Sequence of protein 2:
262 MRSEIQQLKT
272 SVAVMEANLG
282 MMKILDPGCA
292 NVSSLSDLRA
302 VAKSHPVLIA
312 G

This data describes a binding interaction between two proteins.

Sequence of protein 1:
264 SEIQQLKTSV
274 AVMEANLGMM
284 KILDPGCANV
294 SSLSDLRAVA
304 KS

Contacts between the two chains:
Residue G312 in protein 2 interacts with residue D298 in protein 1 (closest heavy-atom distance 3.2 Å).
Residue M276 in protein 2 interacts with residue L280 in protein 1 (closest heavy-atom distance 4.3 Å).
Residue A311 in protein 2 interacts with residue D298 in protein 1 (closest heavy-atom distance 3.6 Å).
Residue L269 in protein 2 interacts with residue K270 in protein 1 (closest heavy-atom distance 3.7 Å).
Residue D298 in protein 2 is in contact with residue G289 in protein 1 (closest heavy-atom distance 4.5 Å).
Residue L309 in protein 2 interacts with residue S294 in protein 1 (closest heavy-atom distance 3.6 Å).
Residue E265 in protein 2 interacts with residue K270 in protein 1 (closest heavy-atom distance 4.6 Å).
Residue N279 in protein 2 is in contact with residue K304 in protein 1 (closest heavy-atom distance 4.0 Å).
Residue A311 in protein 2 contacts residue S297 in protein 1 (closest heavy-atom distance 3.7 Å).
Residue P307 in protein 2 interacts with residue N292 in protein 1 (closest heavy-atom distance 3.3 Å).
Residue M276 in protein 2 contacts residue V273 in protein 1 (closest heavy-atom distance 3.4 Å).
Residue N279 in protein 2 interacts with residue A303 in protein 1 (closest heavy-atom distance 2.8 Å).
Residue Q268 in protein 2 is in contact with residue K270 in protein 1 (closest heavy-atom distance 4.4 Å).
Residue V273 in protein 2 contacts residue V273 in protein 1 (closest heavy-atom distance 4.5 Å).
Residue S305 in protein 2 interacts with residue N292 in protein 1 (closest heavy-atom distance 4.0 Å).
Residue L299 in protein 2 interacts with residue P288 in protein 1 (closest heavy-atom distance 3.3 Å).
Residue N279 in protein 2 contacts residue L280 in protein 1 (closest heavy-atom distance 4.7 Å).
Residue I310 in protein 2 interacts with residue S305 in protein 1 (closest heavy-atom distance 3.9 Å).
Residue G312 in protein 2 contacts residue A301 in protein 1 (closest heavy-atom distance 3.8 Å).
Residue S272 in protein 2 contacts residue V273 in protein 1 (closest heavy-atom distance 3.4 Å).
Residue P307 in protein 2 interacts with residue S294 in protein 1 (closest heavy-atom distance 4.5 Å).
Residue E265 in protein 2 contacts residue Q267 in protein 1 (closest heavy-atom distance 3.5 Å).
Residue V302 in protein 2 interacts with residue G289 in protein 1 (closest heavy-atom distance 3.2 Å).
Residue M276 in protein 2 contacts residue M276 in protein 1 (closest heavy-atom distance 3.6 Å).
Residue L280 in protein 2 is in contact with residue L280 in protein 1 (closest heavy-atom distance 3.8 Å).
Residue I310 in protein 2 is in contact with residue A301 in protein 1 (closest heavy-atom distance 3.3 Å).
Residue H306 in protein 2 interacts with residue N292 in protein 1 (closest heavy-atom distance 4.6 Å).
Residue L309 in protein 2 contacts residue S297 in protein 1 (closest heavy-atom distance 3.7 Å).
Residue L299 in protein 2 contacts residue G289 in protein 1 (closest heavy-atom distance 4.5 Å).
Residue V308 in protein 2 interacts with residue V293 in protein 1 (closest heavy-atom distance 4.0 Å).
Residue M276 in protein 2 is in contact with residue E277 in protein 1 (closest heavy-atom distance 3.3 Å).
Residue M283 in protein 2 is in contact with residue M283 in protein 1 (closest heavy-atom distance 4.7 Å).
Residue I310 in protein 2 is in contact with residue V302 in protein 1 (closest heavy-atom distance 4.3 Å).
Residue N279 in protein 2 is in contact with residue S305 in protein 1 (closest heavy-atom distance 4.6 Å).
Residue V308 in protein 2 contacts residue S294 in protein 1 (closest heavy-atom distance 3.0 Å).
Residue I310 in protein 2 is in contact with residue S297 in protein 1 (closest heavy-atom distance 4.0 Å).
Residue A311 in protein 2 interacts with residue L296 in protein 1 (closest heavy-atom distance 4.4 Å).
Residue V308 in protein 2 interacts with residue N292 in protein 1 (closest heavy-atom distance 2.7 Å).
Residue L309 in protein 2 interacts with residue L296 in protein 1 (closest heavy-atom distance 3.2 Å).
Residue I310 in protein 2 is in contact with residue V293 in protein 1 (closest heavy-atom distance 3.7 Å).
Residue L269 in protein 2 is in contact with residue L269 in protein 1 (closest heavy-atom distance 3.9 Å).
Residue V302 in protein 2 contacts residue A291 in protein 1 (closest heavy-atom distance 4.1 Å).
Residue E265 in protein 2 interacts with residue I266 in protein 1 (closest heavy-atom distance 3.4 Å).
Residue S272 in protein 2 contacts residue E277 in protein 1 (closest heavy-atom distance 3.6 Å).
Residue V275 in protein 2 interacts with residue K304 in protein 1 (closest heavy-atom distance 4.3 Å).
Residue M283 in protein 2 contacts residue L280 in protein 1 (closest heavy-atom distance 3.8 Å).
Residue A311 in protein 2 contacts residue A301 in protein 1 (closest heavy-atom distance 3.7 Å).
Residue M283 in protein 2 is in contact with residue K284 in protein 1 (closest heavy-atom distance 3.8 Å).
Residue M262 in protein 2 is in contact with residue I266 in protein 1 (closest heavy-atom distance 3.9 Å).
Residue I310 in protein 2 interacts with residue S294 in protein 1 (closest heavy-atom distance 4.9 Å).
Residue L269 in protein 2 interacts with residue I266 in protein 1 (closest heavy-atom distance 4.5 Å).
Residue I266 in protein 2 is in contact with residue I266 in protein 1 (closest heavy-atom distance 4.3 Å).
Residue V302 in protein 2 is in contact with residue N292 in protein 1 (closest heavy-atom distance 3.4 Å).
Residue L299 in protein 2 contacts residue A291 in protein 1 (closest heavy-atom distance 3.8 Å).
Residue L269 in protein 2 contacts residue V273 in protein 1 (closest heavy-atom distance 3.8 Å).
Residue N279 in protein 2 contacts residue K284 in protein 1 (closest heavy-atom distance 3.7 Å).